Sequence of the first protein:
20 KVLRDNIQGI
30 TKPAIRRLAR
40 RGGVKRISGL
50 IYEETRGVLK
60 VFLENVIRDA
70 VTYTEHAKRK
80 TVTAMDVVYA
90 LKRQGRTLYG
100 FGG

Residue-level contacts at the interface:
Residue I156 in the second protein contacts residue F100 in the first protein (closest heavy-atom distance 3.3 Å).
Residue L195 in the second protein interacts with residue N64 in the first protein (closest heavy-atom distance 3.6 Å).
Residue P173 in the second protein contacts residue Y88 in the first protein (closest heavy-atom distance 3.7 Å).
Residue D104 in the second protein contacts residue R40 in the first protein (closest heavy-atom distance 2.9 Å).
Residue D108 in the second protein interacts with residue G42 in the first protein (closest heavy-atom distance 3.4 Å).
Residue L184 in the second protein contacts residue D68 in the first protein (closest heavy-atom distance 3.6 Å).
Residue F106 in the second protein contacts residue R40 in the first protein (closest heavy-atom distance 3.7 Å).
Residue N187 in the second protein interacts with residue D68 in the first protein (closest heavy-atom distance 2.8 Å).
Residue L180 in the second protein is in contact with residue T71 in the first protein (closest heavy-atom distance 3.5 Å).
Residue D108 in the second protein contacts residue K44 in the first protein (closest heavy-atom distance 3.3 Å).
Residue E32 in the second protein contacts residue T80 in the first protein (closest heavy-atom distance 2.8 Å).
Residue I199 in the second protein interacts with residue E53 in the first protein (closest heavy-atom distance 3.6 Å).
Residue A174 in the second protein contacts residue Y72 in the first protein (closest heavy-atom distance 3.9 Å).
Residue D172 in the second protein interacts with residue Y72 in the first protein (closest heavy-atom distance 2.6 Å).
Residue F159 in the second protein interacts with residue L90 in the first protein (closest heavy-atom distance 3.7 Å).
Residue F159 in the second protein is in contact with residue F100 in the first protein (closest heavy-atom distance 3.7 Å).
Residue L163 in the second protein is in contact with residue M84 in the first protein (closest heavy-atom distance 3.4 Å).
Residue P169 in the second protein interacts with residue G101 in the first protein (closest heavy-atom distance 3.9 Å).
Residue R194 in the second protein is in contact with residue E63 in the first protein (closest heavy-atom distance 2.7 Å).
Residue D172 in the second protein contacts residue R92 in the first protein (closest heavy-atom distance 2.9 Å).
Residue L184 in the second protein is in contact with residue Y72 in the first protein (closest heavy-atom distance 3.5 Å).
Residue L205 in the second protein contacts residue L49 in the first protein (closest heavy-atom distance 3.8 Å).
Residue D177 in the second protein contacts residue H75 in the first protein (closest heavy-atom distance 2.7 Å).
Residue H152 in the second protein interacts with residue T96 in the first protein (closest heavy-atom distance 3.7 Å).
Residue F106 in the second protein contacts residue R39 in the first protein (closest heavy-atom distance 3.8 Å).
Residue Y202 in the second protein interacts with residue E53 in the first protein (closest heavy-atom distance 3.5 Å).
Residue L184 in the second protein interacts with residue R92 in the first protein (closest heavy-atom distance 3.7 Å).
Residue Y167 in the second protein contacts residue Y88 in the first protein (closest heavy-atom distance 3.5 Å).
Residue R151 in the second protein is in contact with residue R40 in the first protein (closest heavy-atom distance 2.6 Å).
Residue F106 in the second protein contacts residue G42 in the first protein (closest heavy-atom distance 3.2 Å).
Residue R183 in the second protein contacts residue T71 in the first protein (closest heavy-atom distance 3.8 Å).
Residue Y202 in the second protein contacts residue E52 in the first protein (closest heavy-atom distance 3.7 Å).
Residue Y167 in the second protein is in contact with residue F100 in the first protein (closest heavy-atom distance 3.3 Å).
Residue L190 in the second protein contacts residue R67 in the first protein (closest heavy-atom distance 3.6 Å).
Residue Q206 in the second protein is in contact with residue L49 in the first protein (closest heavy-atom distance 3.5 Å).
Residue F106 in the second protein is in contact with residue G41 in the first protein (closest heavy-atom distance 3.8 Å).
Residue R194 in the second protein interacts with residue V60 in the first protein (closest heavy-atom distance 3.8 Å).
Residue Y167 in the second protein is in contact with residue V87 in the first protein (closest heavy-atom distance 3.7 Å).
Residue A191 in the second protein is in contact with residue N64 in the first protein (closest heavy-atom distance 3.1 Å).
Residue P103 in the second protein interacts with residue R40 in the first protein (closest heavy-atom distance 3.5 Å).
Residue L155 in the second protein is in contact with residue T96 in the first protein (closest heavy-atom distance 3.5 Å).
Residue R188 in the second protein contacts residue Q93 in the first protein (closest heavy-atom distance 3.5 Å).
Residue T164 in the second protein contacts residue A83 in the first protein (closest heavy-atom distance 3.7 Å).
Residue H152 in the second protein is in contact with residue R95 in the first protein (closest heavy-atom distance 3.6 Å).
Residue L180 in the second protein contacts residue H75 in the first protein (closest heavy-atom distance 3.8 Å).
Residue A191 in the second protein is in contact with residue R67 in the first protein (closest heavy-atom distance 3.9 Å).
Residue N187 in the second protein contacts residue T71 in the first protein (closest heavy-atom distance 3.0 Å).
Residue T164 in the second protein interacts with residue M84 in the first protein (closest heavy-atom distance 3.8 Å).
Residue T164 in the second protein contacts residue V87 in the first protein (closest heavy-atom distance 3.6 Å).
Residue V171 in the second protein is in contact with residue Y88 in the first protein (closest heavy-atom distance 3.7 Å).
Residue I156 in the second protein contacts residue G99 in the first protein (closest heavy-atom distance 3.9 Å).
Residue D172 in the second protein interacts with residue Y88 in the first protein (closest heavy-atom distance 3.6 Å).
Residue Y167 in the second protein is in contact with residue K91 in the first protein (closest heavy-atom distance 3.0 Å).
Residue D111 in the second protein interacts with residue K44 in the first protein (closest heavy-atom distance 2.8 Å).
Residue H152 in the second protein interacts with residue Y98 in the first protein (closest heavy-atom distance 2.8 Å).
Residue Y167 in the second protein interacts with residue G101 in the first protein (closest heavy-atom distance 3.8 Å).
Residue I156 in the second protein contacts residue Y98 in the first protein (closest heavy-atom distance 3.7 Å).
Residue A174 in the second protein contacts residue R92 in the first protein (closest heavy-atom distance 3.5 Å).
Residue L195 in the second protein contacts residue V60 in the first protein (closest heavy-atom distance 3.8 Å).
Residue R188 in the second protein contacts residue R92 in the first protein (closest heavy-atom distance 3.2 Å).

This data describes a binding interaction between two proteins.

Sequence of the second protein:
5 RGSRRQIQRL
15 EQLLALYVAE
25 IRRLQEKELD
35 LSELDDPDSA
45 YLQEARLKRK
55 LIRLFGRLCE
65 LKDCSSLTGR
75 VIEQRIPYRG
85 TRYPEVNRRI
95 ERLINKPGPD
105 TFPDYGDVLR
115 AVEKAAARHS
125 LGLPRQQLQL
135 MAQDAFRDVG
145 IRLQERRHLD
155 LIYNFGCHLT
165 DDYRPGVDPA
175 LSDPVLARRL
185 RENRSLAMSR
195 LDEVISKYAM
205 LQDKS